Contacts between the two chains:
Residue E282 in protein 1 interacts with residue Y37 in protein 2 (closest heavy-atom distance 3.5 Å).
Residue N231 in protein 1 interacts with residue T35 in protein 2 (closest heavy-atom distance 3.6 Å).
Residue P234 in protein 1 contacts residue F45 in protein 2 (closest heavy-atom distance 4.3 Å).
Residue N231 in protein 1 interacts with residue Y34 in protein 2 (closest heavy-atom distance 4.1 Å).
Residue I285 in protein 1 is in contact with residue N41 in protein 2 (closest heavy-atom distance 5.0 Å).
Residue N231 in protein 1 contacts residue F45 in protein 2 (closest heavy-atom distance 3.4 Å).
Residue I285 in protein 1 is in contact with residue T36 in protein 2 (closest heavy-atom distance 4.8 Å).
Residue D281 in protein 1 is in contact with residue Y37 in protein 2 (closest heavy-atom distance 3.3 Å).
Residue L237 in protein 1 interacts with residue F45 in protein 2 (closest heavy-atom distance 4.1 Å).
Residue D281 in protein 1 is in contact with residue S39 in protein 2 (closest heavy-atom distance 4.9 Å).
Residue N279 in protein 1 contacts residue Y37 in protein 2 (closest heavy-atom distance 3.5 Å).
Residue T232 in protein 1 interacts with residue F45 in protein 2 (closest heavy-atom distance 4.5 Å).
Residue N230 in protein 1 contacts residue F45 in protein 2 (closest heavy-atom distance 4.7 Å).
Residue N231 in protein 1 interacts with residue T36 in protein 2 (closest heavy-atom distance 3.7 Å).
Residue S233 in protein 1 contacts residue F45 in protein 2 (closest heavy-atom distance 4.9 Å).
Residue N231 in protein 1 interacts with residue Y37 in protein 2 (closest heavy-atom distance 4.5 Å).
Residue T232 in protein 1 is in contact with residue Y34 in protein 2 (closest heavy-atom distance 3.5 Å).
Residue P234 in protein 1 contacts residue Y34 in protein 2 (closest heavy-atom distance 4.9 Å).

Sequence of protein 2:
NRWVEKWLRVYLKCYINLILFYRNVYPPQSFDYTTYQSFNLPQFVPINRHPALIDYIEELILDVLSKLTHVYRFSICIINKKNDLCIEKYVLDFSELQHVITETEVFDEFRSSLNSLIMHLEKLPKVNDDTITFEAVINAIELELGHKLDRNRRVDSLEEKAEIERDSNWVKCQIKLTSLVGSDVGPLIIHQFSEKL

Sequence of protein 1:
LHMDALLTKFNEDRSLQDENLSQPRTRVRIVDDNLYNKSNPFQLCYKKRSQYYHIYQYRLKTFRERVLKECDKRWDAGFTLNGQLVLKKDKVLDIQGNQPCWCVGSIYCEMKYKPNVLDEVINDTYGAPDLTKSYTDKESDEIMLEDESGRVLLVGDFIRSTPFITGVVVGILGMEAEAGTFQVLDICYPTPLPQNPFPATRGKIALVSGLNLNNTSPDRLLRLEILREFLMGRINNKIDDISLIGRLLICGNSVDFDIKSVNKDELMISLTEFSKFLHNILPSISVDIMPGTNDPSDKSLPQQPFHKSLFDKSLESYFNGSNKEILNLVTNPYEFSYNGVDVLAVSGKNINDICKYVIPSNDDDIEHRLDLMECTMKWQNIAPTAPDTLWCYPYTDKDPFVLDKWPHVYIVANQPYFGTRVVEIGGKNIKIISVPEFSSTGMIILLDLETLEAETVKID

The following describes two proteins that form a bound complex.